Sequence of the first protein:
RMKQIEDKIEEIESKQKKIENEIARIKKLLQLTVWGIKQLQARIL

Sequence of the second protein:
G

Contacts between the two chains:
Residue W36 in the first protein is in contact with residue G3 in the second protein (closest heavy-atom distance 2.9 Å).

These two protein chains interact to form a complex.